Sequence of the first protein:
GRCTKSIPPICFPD

Residue-level contacts at the interface:
Residue F94 in the second protein is in contact with residue R2 in the first protein (closest heavy-atom distance 3.3 Å).
Residue D91 in the second protein interacts with residue F12 in the first protein (closest heavy-atom distance 4.0 Å).
Residue H42 in the second protein contacts residue K5 in the first protein (closest heavy-atom distance 4.1 Å).
Residue G215 in the second protein is in contact with residue K5 in the first protein (closest heavy-atom distance 3.9 Å).
Residue C27 in the second protein is in contact with residue S6 in the first protein (closest heavy-atom distance 3.6 Å).
Residue F94 in the second protein contacts residue F12 in the first protein (closest heavy-atom distance 3.6 Å).
Residue Q188 in the second protein is in contact with residue S6 in the first protein (closest heavy-atom distance 3.6 Å).
Residue C216 in the second protein interacts with residue K5 in the first protein (closest heavy-atom distance 4.3 Å).
Residue S191 in the second protein interacts with residue S6 in the first protein (closest heavy-atom distance 3.0 Å).
Residue V210 in the second protein is in contact with residue K5 in the first protein (closest heavy-atom distance 3.8 Å).
Residue G213 in the second protein interacts with residue G1 in the first protein (closest heavy-atom distance 3.7 Å).
Residue G215 in the second protein contacts residue G1 in the first protein (closest heavy-atom distance 3.7 Å).
Residue H138 in the second protein is in contact with residue I7 in the first protein (closest heavy-atom distance 4.1 Å).
Residue G213 in the second protein is in contact with residue C3 in the first protein (closest heavy-atom distance 3.0 Å).
Residue D214 in the second protein contacts residue G1 in the first protein (closest heavy-atom distance 3.4 Å).
Residue G223 in the second protein contacts residue K5 in the first protein (closest heavy-atom distance 3.9 Å).
Residue Q169 in the second protein interacts with residue D14 in the first protein (closest heavy-atom distance 3.9 Å).
Residue I45 in the second protein is in contact with residue I10 in the first protein (closest heavy-atom distance 4.1 Å).
Residue Q23 in the second protein interacts with residue I7 in the first protein (closest heavy-atom distance 4.4 Å).
Residue Q188 in the second protein is in contact with residue C3 in the first protein (closest heavy-atom distance 3.9 Å).
Residue W212 in the second protein interacts with residue R2 in the first protein (closest heavy-atom distance 3.5 Å).
Residue F94 in the second protein interacts with residue T4 in the first protein (closest heavy-atom distance 3.5 Å).
Residue F94 in the second protein interacts with residue I10 in the first protein (closest heavy-atom distance 3.7 Å).
Residue W212 in the second protein is in contact with residue C3 in the first protein (closest heavy-atom distance 3.3 Å).
Residue H42 in the second protein is in contact with residue T4 in the first protein (closest heavy-atom distance 3.5 Å).
Residue S191 in the second protein is in contact with residue K5 in the first protein (closest heavy-atom distance 2.7 Å).
Residue H25 in the second protein is in contact with residue I7 in the first protein (closest heavy-atom distance 4.4 Å).
Residue W212 in the second protein is in contact with residue T4 in the first protein (closest heavy-atom distance 3.8 Å).
Residue D214 in the second protein is in contact with residue R2 in the first protein (closest heavy-atom distance 4.6 Å).
Residue F94 in the second protein is in contact with residue C3 in the first protein (closest heavy-atom distance 4.6 Å).
Residue H42 in the second protein is in contact with residue I10 in the first protein (closest heavy-atom distance 3.9 Å).
Residue G189 in the second protein contacts residue S6 in the first protein (closest heavy-atom distance 4.1 Å).
Residue Q169 in the second protein interacts with residue R2 in the first protein (closest heavy-atom distance 3.4 Å).
Residue G213 in the second protein contacts residue R2 in the first protein (closest heavy-atom distance 3.8 Å).
Residue F92 in the second protein is in contact with residue F12 in the first protein (closest heavy-atom distance 3.5 Å).
Residue F92 in the second protein contacts residue R2 in the first protein (closest heavy-atom distance 3.0 Å).
Residue D190 in the second protein contacts residue K5 in the first protein (closest heavy-atom distance 3.2 Å).
Residue T93 in the second protein interacts with residue R2 in the first protein (closest heavy-atom distance 3.8 Å).
Residue D185 in the second protein is in contact with residue K5 in the first protein (closest heavy-atom distance 3.8 Å).
Residue D214 in the second protein contacts residue D14 in the first protein (closest heavy-atom distance 4.4 Å).
Residue S191 in the second protein interacts with residue T4 in the first protein (closest heavy-atom distance 4.1 Å).
Residue I26 in the second protein interacts with residue I7 in the first protein (closest heavy-atom distance 3.1 Å).
Residue S211 in the second protein is in contact with residue T4 in the first protein (closest heavy-atom distance 3.5 Å).
Residue Y141 in the second protein contacts residue C3 in the first protein (closest heavy-atom distance 4.3 Å).
Residue Q188 in the second protein interacts with residue I7 in the first protein (closest heavy-atom distance 4.1 Å).
Residue I26 in the second protein interacts with residue S6 in the first protein (closest heavy-atom distance 3.9 Å).
Residue C187 in the second protein interacts with residue K5 in the first protein (closest heavy-atom distance 3.5 Å).
Residue G213 in the second protein is in contact with residue K5 in the first protein (closest heavy-atom distance 3.7 Å).
Residue Q23 in the second protein contacts residue P8 in the first protein (closest heavy-atom distance 4.6 Å).
Residue Q188 in the second protein is in contact with residue K5 in the first protein (closest heavy-atom distance 3.5 Å).
Residue W212 in the second protein contacts residue K5 in the first protein (closest heavy-atom distance 3.7 Å).
Residue Q188 in the second protein is in contact with residue T4 in the first protein (closest heavy-atom distance 2.9 Å).
Residue S211 in the second protein interacts with residue K5 in the first protein (closest heavy-atom distance 3.1 Å).
Residue Q188 in the second protein contacts residue P9 in the first protein (closest heavy-atom distance 3.8 Å).
Residue C43 in the second protein is in contact with residue S6 in the first protein (closest heavy-atom distance 4.3 Å).
Residue H42 in the second protein interacts with residue S6 in the first protein (closest heavy-atom distance 3.5 Å).
Residue Y52 in the second protein is in contact with residue P8 in the first protein (closest heavy-atom distance 3.4 Å).
Residue S186 in the second protein contacts residue K5 in the first protein (closest heavy-atom distance 2.8 Å).
Residue G189 in the second protein contacts residue I7 in the first protein (closest heavy-atom distance 3.7 Å).
Residue G189 in the second protein contacts residue K5 in the first protein (closest heavy-atom distance 2.7 Å).

Sequence of the second protein:
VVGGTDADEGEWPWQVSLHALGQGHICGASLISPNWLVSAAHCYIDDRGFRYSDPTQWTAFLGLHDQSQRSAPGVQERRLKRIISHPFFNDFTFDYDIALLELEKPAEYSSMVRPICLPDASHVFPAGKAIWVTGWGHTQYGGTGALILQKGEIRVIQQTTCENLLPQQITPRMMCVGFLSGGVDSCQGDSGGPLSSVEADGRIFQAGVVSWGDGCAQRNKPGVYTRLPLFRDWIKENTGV

The following describes two proteins that form a bound complex.